Sequence of the first protein:
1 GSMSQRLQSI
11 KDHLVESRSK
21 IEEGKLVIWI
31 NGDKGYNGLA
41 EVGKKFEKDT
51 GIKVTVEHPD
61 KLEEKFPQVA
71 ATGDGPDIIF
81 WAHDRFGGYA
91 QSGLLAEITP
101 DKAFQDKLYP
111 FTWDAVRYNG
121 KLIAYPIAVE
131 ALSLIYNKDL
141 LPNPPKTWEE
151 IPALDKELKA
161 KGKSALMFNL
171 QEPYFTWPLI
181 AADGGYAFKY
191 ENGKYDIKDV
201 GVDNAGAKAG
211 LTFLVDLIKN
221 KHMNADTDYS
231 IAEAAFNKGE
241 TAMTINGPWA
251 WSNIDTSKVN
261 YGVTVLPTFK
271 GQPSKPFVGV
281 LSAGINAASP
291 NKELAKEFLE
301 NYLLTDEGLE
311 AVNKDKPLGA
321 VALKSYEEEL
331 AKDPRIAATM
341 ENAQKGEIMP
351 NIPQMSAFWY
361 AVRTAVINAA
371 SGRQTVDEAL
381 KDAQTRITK

The following describes two proteins that form a bound complex.

Sequence of the second protein:
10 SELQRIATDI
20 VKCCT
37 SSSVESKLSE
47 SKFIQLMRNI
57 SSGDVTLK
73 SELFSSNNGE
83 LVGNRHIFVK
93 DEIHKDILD

Residue-level contacts at the interface:
Residue M3 in the first protein contacts residue L12 in the second protein (closest heavy-atom distance 3.8 Å).
Residue M3 in the first protein is in contact with residue L75 in the second protein (closest heavy-atom distance 3.7 Å).
Residue I10 in the first protein is in contact with residue I19 in the second protein (closest heavy-atom distance 4.9 Å).
Residue V15 in the first protein is in contact with residue C23 in the second protein (closest heavy-atom distance 4.5 Å).
Residue R18 in the first protein contacts residue T24 in the second protein (closest heavy-atom distance 4.2 Å).
Residue K11 in the first protein is in contact with residue I19 in the second protein (closest heavy-atom distance 3.6 Å).
Residue L14 in the first protein contacts residue C22 in the second protein (closest heavy-atom distance 4.3 Å).
Residue V15 in the first protein interacts with residue D18 in the second protein (closest heavy-atom distance 4.5 Å).
Residue L14 in the first protein contacts residue F49 in the second protein (closest heavy-atom distance 4.0 Å).
Residue L7 in the first protein contacts residue F49 in the second protein (closest heavy-atom distance 4.0 Å).
Residue L7 in the first protein contacts residue A16 in the second protein (closest heavy-atom distance 4.4 Å).
Residue R18 in the first protein is in contact with residue L44 in the second protein (closest heavy-atom distance 3.6 Å).
Residue L7 in the first protein is in contact with residue I19 in the second protein (closest heavy-atom distance 3.9 Å).
Residue M3 in the first protein contacts residue I56 in the second protein (closest heavy-atom distance 3.9 Å).
Residue S4 in the first protein contacts residue I15 in the second protein (closest heavy-atom distance 3.5 Å).
Residue K11 in the first protein contacts residue D18 in the second protein (closest heavy-atom distance 2.8 Å).
Residue M3 in the first protein contacts residue L63 in the second protein (closest heavy-atom distance 4.4 Å).
Residue R18 in the first protein is in contact with residue C22 in the second protein (closest heavy-atom distance 3.7 Å).
Residue S4 in the first protein contacts residue E11 in the second protein (closest heavy-atom distance 4.9 Å).
Residue S4 in the first protein interacts with residue L12 in the second protein (closest heavy-atom distance 3.9 Å).
Residue R18 in the first protein contacts residue C23 in the second protein (closest heavy-atom distance 3.5 Å).
Residue V15 in the first protein contacts residue C22 in the second protein (closest heavy-atom distance 3.9 Å).
Residue L7 in the first protein interacts with residue I15 in the second protein (closest heavy-atom distance 3.7 Å).
Residue Q8 in the first protein interacts with residue I15 in the second protein (closest heavy-atom distance 3.3 Å).
Residue K11 in the first protein is in contact with residue I15 in the second protein (closest heavy-atom distance 3.7 Å).
Residue L7 in the first protein contacts residue L12 in the second protein (closest heavy-atom distance 3.8 Å).
Residue L14 in the first protein is in contact with residue I19 in the second protein (closest heavy-atom distance 4.1 Å).
Residue I10 in the first protein contacts residue F49 in the second protein (closest heavy-atom distance 3.9 Å).
Residue L7 in the first protein is in contact with residue M53 in the second protein (closest heavy-atom distance 3.7 Å).
Residue L14 in the first protein contacts residue C23 in the second protein (closest heavy-atom distance 4.0 Å).